Sequence of the first protein:
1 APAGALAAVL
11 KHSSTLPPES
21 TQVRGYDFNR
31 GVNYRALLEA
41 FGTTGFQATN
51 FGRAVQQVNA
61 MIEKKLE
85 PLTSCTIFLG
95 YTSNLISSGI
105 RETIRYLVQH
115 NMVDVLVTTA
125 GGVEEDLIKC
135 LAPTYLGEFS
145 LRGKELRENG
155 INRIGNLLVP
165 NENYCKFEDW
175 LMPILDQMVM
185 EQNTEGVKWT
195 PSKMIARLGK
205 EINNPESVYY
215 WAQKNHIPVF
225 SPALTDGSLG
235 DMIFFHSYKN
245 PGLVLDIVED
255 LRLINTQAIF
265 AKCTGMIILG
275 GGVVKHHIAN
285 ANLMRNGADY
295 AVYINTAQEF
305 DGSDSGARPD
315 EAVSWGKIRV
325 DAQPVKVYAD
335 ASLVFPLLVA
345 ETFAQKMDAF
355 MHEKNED

Sequence of the second protein:
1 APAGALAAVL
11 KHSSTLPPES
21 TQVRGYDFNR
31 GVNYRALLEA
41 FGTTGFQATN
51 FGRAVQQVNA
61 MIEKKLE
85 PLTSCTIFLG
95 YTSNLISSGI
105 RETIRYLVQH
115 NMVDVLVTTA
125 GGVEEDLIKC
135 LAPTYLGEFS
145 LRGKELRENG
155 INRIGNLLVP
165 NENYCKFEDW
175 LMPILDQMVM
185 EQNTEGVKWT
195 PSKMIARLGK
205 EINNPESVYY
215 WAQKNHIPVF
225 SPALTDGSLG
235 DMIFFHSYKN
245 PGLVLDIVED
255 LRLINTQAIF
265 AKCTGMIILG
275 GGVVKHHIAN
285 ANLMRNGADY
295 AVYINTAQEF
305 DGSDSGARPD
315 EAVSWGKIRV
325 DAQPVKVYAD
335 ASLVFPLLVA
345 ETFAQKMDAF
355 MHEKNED

The following describes two proteins that form a bound complex.

Interface contacts:
Residue L337 in the first protein contacts residue F41 in the second protein (closest heavy-atom distance 3.1 Å).
Residue R151 in the first protein contacts residue K11 in the second protein (closest heavy-atom distance 3.2 Å).
Residue G103 in the first protein interacts with residue G25 in the second protein (closest heavy-atom distance 3.2 Å).
Residue N165 in the first protein is in contact with residue S13 in the second protein (closest heavy-atom distance 3.4 Å).
Residue Q113 in the first protein contacts residue N29 in the second protein (closest heavy-atom distance 3.3 Å).
Residue F46 in the first protein contacts residue N160 in the second protein (closest heavy-atom distance 2.9 Å).
Residue V9 in the first protein contacts residue D235 in the second protein (closest heavy-atom distance 3.2 Å).
Residue Y34 in the first protein interacts with residue R35 in the second protein (closest heavy-atom distance 3.2 Å).
Residue C169 in the first protein is in contact with residue L10 in the second protein (closest heavy-atom distance 3.3 Å).
Residue F41 in the first protein interacts with residue S336 in the second protein (closest heavy-atom distance 3.3 Å).
Residue T44 in the first protein interacts with residue S102 in the second protein (closest heavy-atom distance 3.2 Å).
Residue N29 in the first protein interacts with residue H114 in the second protein (closest heavy-atom distance 2.7 Å).
Residue N165 in the first protein contacts residue K11 in the second protein (closest heavy-atom distance 2.8 Å).
Residue P340 in the first protein interacts with residue F28 in the second protein (closest heavy-atom distance 3.2 Å).
Residue Y139 in the first protein is in contact with residue T21 in the second protein (closest heavy-atom distance 3.3 Å).
Residue S20 in the first protein is in contact with residue Y139 in the second protein (closest heavy-atom distance 3.4 Å).
Residue E166 in the first protein is in contact with residue H12 in the second protein (closest heavy-atom distance 2.9 Å).
Residue Q22 in the first protein is in contact with residue P137 in the second protein (closest heavy-atom distance 3.4 Å).
Residue H114 in the first protein interacts with residue N29 in the second protein (closest heavy-atom distance 2.7 Å).
Residue N165 in the first protein is in contact with residue V9 in the second protein (closest heavy-atom distance 2.9 Å).
Residue Q47 in the first protein is in contact with residue D334 in the second protein (closest heavy-atom distance 3.1 Å).
Residue N98 in the first protein interacts with residue F46 in the second protein (closest heavy-atom distance 3.3 Å).
Residue D334 in the first protein interacts with residue Q47 in the second protein (closest heavy-atom distance 3.1 Å).
Residue F41 in the first protein contacts residue L337 in the second protein (closest heavy-atom distance 3.1 Å).
Residue E345 in the first protein interacts with residue Y34 in the second protein (closest heavy-atom distance 2.6 Å).
Residue T44 in the first protein interacts with residue G103 in the second protein (closest heavy-atom distance 2.8 Å).
Residue K11 in the first protein contacts residue N165 in the second protein (closest heavy-atom distance 2.8 Å).
Residue F46 in the first protein contacts residue N98 in the second protein (closest heavy-atom distance 3.3 Å).
Residue G25 in the first protein interacts with residue E106 in the second protein (closest heavy-atom distance 3.0 Å).
Residue Y34 in the first protein contacts residue E345 in the second protein (closest heavy-atom distance 2.6 Å).
Residue G103 in the first protein is in contact with residue T44 in the second protein (closest heavy-atom distance 2.8 Å).
Residue R109 in the first protein interacts with residue N29 in the second protein (closest heavy-atom distance 3.3 Å).
Residue E106 in the first protein contacts residue G25 in the second protein (closest heavy-atom distance 3.0 Å).
Residue S13 in the first protein contacts residue N165 in the second protein (closest heavy-atom distance 3.4 Å).
Residue L10 in the first protein contacts residue C169 in the second protein (closest heavy-atom distance 3.3 Å).
Residue F46 in the first protein contacts residue D334 in the second protein (closest heavy-atom distance 3.3 Å).
Residue S13 in the first protein interacts with residue E166 in the second protein (closest heavy-atom distance 2.8 Å).
Residue V23 in the first protein contacts residue T138 in the second protein (closest heavy-atom distance 2.9 Å).
Residue D235 in the first protein contacts residue V9 in the second protein (closest heavy-atom distance 3.2 Å).
Residue R35 in the first protein contacts residue Y34 in the second protein (closest heavy-atom distance 3.2 Å).
Residue F28 in the first protein is in contact with residue P340 in the second protein (closest heavy-atom distance 3.2 Å).
Residue Y139 in the first protein is in contact with residue S20 in the second protein (closest heavy-atom distance 3.4 Å).
Residue K11 in the first protein interacts with residue R151 in the second protein (closest heavy-atom distance 3.2 Å).
Residue L140 in the first protein interacts with residue T21 in the second protein (closest heavy-atom distance 2.9 Å).
Residue S336 in the first protein is in contact with residue F41 in the second protein (closest heavy-atom distance 3.3 Å).
Residue N160 in the first protein is in contact with residue F46 in the second protein (closest heavy-atom distance 2.9 Å).
Residue P137 in the first protein contacts residue Q22 in the second protein (closest heavy-atom distance 3.4 Å).
Residue G25 in the first protein contacts residue G103 in the second protein (closest heavy-atom distance 3.2 Å).
Residue N29 in the first protein is in contact with residue Q113 in the second protein (closest heavy-atom distance 3.3 Å).
Residue D334 in the first protein interacts with residue F46 in the second protein (closest heavy-atom distance 3.3 Å).
Residue H12 in the first protein is in contact with residue E166 in the second protein (closest heavy-atom distance 2.9 Å).
Residue T21 in the first protein interacts with residue L140 in the second protein (closest heavy-atom distance 2.9 Å).
Residue T21 in the first protein is in contact with residue Y139 in the second protein (closest heavy-atom distance 3.3 Å).
Residue E166 in the first protein contacts residue S13 in the second protein (closest heavy-atom distance 2.8 Å).
Residue V9 in the first protein interacts with residue N165 in the second protein (closest heavy-atom distance 2.9 Å).
Residue A8 in the first protein contacts residue R151 in the second protein (closest heavy-atom distance 2.9 Å).
Residue T138 in the first protein is in contact with residue V23 in the second protein (closest heavy-atom distance 2.9 Å).
Residue R151 in the first protein interacts with residue A8 in the second protein (closest heavy-atom distance 2.9 Å).
Residue S102 in the first protein interacts with residue T44 in the second protein (closest heavy-atom distance 3.2 Å).
Residue N29 in the first protein interacts with residue R109 in the second protein (closest heavy-atom distance 3.3 Å).